Sequence of the first protein:
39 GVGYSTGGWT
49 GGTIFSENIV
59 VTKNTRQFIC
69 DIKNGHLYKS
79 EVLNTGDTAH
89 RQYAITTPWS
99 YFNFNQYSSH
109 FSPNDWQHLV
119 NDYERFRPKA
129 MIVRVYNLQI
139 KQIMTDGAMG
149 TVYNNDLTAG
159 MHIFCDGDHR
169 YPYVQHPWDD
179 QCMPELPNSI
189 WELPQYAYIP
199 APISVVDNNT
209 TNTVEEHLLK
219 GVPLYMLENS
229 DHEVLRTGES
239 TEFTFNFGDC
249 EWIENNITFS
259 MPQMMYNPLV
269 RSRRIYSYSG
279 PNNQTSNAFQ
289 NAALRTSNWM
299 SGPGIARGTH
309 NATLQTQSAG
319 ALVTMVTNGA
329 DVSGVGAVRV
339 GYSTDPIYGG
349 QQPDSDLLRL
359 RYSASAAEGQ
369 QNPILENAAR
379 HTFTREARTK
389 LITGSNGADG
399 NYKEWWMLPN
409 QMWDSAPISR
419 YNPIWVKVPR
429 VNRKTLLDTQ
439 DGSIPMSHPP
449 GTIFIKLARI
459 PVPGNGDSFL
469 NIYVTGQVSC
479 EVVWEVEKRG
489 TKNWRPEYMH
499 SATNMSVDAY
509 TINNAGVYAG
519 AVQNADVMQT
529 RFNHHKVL

Contacts between the two chains:
Residue L406 in the second protein interacts with residue T433 in the first protein (closest heavy-atom distance 2.5 Å).
Residue R272 in the second protein contacts residue Y360 in the first protein (closest heavy-atom distance 3.1 Å).
Residue R271 in the second protein is in contact with residue S361 in the first protein (closest heavy-atom distance 2.6 Å).
Residue Q288 in the second protein interacts with residue A317 in the first protein (closest heavy-atom distance 3.1 Å).
Residue S275 in the second protein interacts with residue R359 in the first protein (closest heavy-atom distance 2.8 Å).
Residue R529 in the second protein is in contact with residue N430 in the first protein (closest heavy-atom distance 1.9 Å).
Residue I390 in the second protein interacts with residue A319 in the first protein (closest heavy-atom distance 2.9 Å).
Residue L536 in the second protein is in contact with residue K425 in the first protein (closest heavy-atom distance 2.9 Å).
Residue M259 in the second protein is in contact with residue T322 in the first protein (closest heavy-atom distance 3.0 Å).
Residue H533 in the second protein contacts residue G219 in the first protein (closest heavy-atom distance 3.0 Å).
Residue Y400 in the second protein interacts with residue E402 in the first protein (closest heavy-atom distance 2.4 Å).
Residue N491 in the second protein contacts residue L222 in the first protein (closest heavy-atom distance 3.1 Å).
Residue N408 in the second protein interacts with residue D436 in the first protein (closest heavy-atom distance 2.3 Å).
Residue R269 in the second protein is in contact with residue D178 in the first protein (closest heavy-atom distance 3.0 Å).
Residue T387 in the second protein contacts residue L320 in the first protein (closest heavy-atom distance 2.8 Å).
Residue L292 in the second protein interacts with residue T314 in the first protein (closest heavy-atom distance 3.1 Å).
Residue W297 in the second protein contacts residue T342 in the first protein (closest heavy-atom distance 2.8 Å).
Residue N296 in the second protein contacts residue D439 in the first protein (closest heavy-atom distance 3.1 Å).
Residue W411 in the second protein contacts residue R431 in the first protein (closest heavy-atom distance 2.9 Å).
Residue D436 in the second protein contacts residue R431 in the first protein (closest heavy-atom distance 3.0 Å).
Residue N265 in the second protein is in contact with residue Q193 in the first protein (closest heavy-atom distance 2.9 Å).
Residue S275 in the second protein contacts residue H308 in the first protein (closest heavy-atom distance 2.7 Å).
Residue R271 in the second protein interacts with residue A362 in the first protein (closest heavy-atom distance 2.6 Å).
Residue R271 in the second protein interacts with residue S363 in the first protein (closest heavy-atom distance 2.3 Å).
Residue S393 in the second protein is in contact with residue A310 in the first protein (closest heavy-atom distance 2.7 Å).
Residue S413 in the second protein contacts residue N430 in the first protein (closest heavy-atom distance 2.8 Å).
Residue N265 in the second protein is in contact with residue A195 in the first protein (closest heavy-atom distance 3.1 Å).
Residue R271 in the second protein contacts residue W176 in the first protein (closest heavy-atom distance 2.9 Å).
Residue K388 in the second protein interacts with residue L320 in the first protein (closest heavy-atom distance 2.9 Å).
Residue W297 in the second protein contacts residue L435 in the first protein (closest heavy-atom distance 2.7 Å).
Residue I390 in the second protein contacts residue G318 in the first protein (closest heavy-atom distance 2.8 Å).
Residue E384 in the second protein interacts with residue V324 in the first protein (closest heavy-atom distance 3.0 Å).
Residue K490 in the second protein interacts with residue N227 in the first protein (closest heavy-atom distance 2.8 Å).
Residue P407 in the second protein is in contact with residue M405 in the first protein (closest heavy-atom distance 2.8 Å).
Residue F381 in the second protein interacts with residue N326 in the first protein (closest heavy-atom distance 3.0 Å).
Residue N265 in the second protein interacts with residue V172 in the first protein (closest heavy-atom distance 3.0 Å).
Residue T391 in the second protein contacts residue T307 in the first protein (closest heavy-atom distance 2.1 Å).
Residue M405 in the second protein is in contact with residue M405 in the first protein (closest heavy-atom distance 2.9 Å).
Residue I273 in the second protein contacts residue Y360 in the first protein (closest heavy-atom distance 3.0 Å).
Residue F257 in the second protein is in contact with residue P198 in the first protein (closest heavy-atom distance 3.0 Å).
Residue R271 in the second protein contacts residue Y419 in the first protein (closest heavy-atom distance 2.5 Å).
Residue E249 in the second protein is in contact with residue R431 in the first protein (closest heavy-atom distance 2.5 Å).
Residue R272 in the second protein contacts residue D343 in the first protein (closest heavy-atom distance 2.4 Å).
Residue R493 in the second protein contacts residue V220 in the first protein (closest heavy-atom distance 2.4 Å).
Residue R386 in the second protein interacts with residue M323 in the first protein (closest heavy-atom distance 2.9 Å).
Residue L406 in the second protein is in contact with residue M405 in the first protein (closest heavy-atom distance 3.0 Å).
Residue Y276 in the second protein is in contact with residue A310 in the first protein (closest heavy-atom distance 2.9 Å).
Residue W492 in the second protein is in contact with residue L222 in the first protein (closest heavy-atom distance 2.9 Å).
Residue Q409 in the second protein contacts residue T433 in the first protein (closest heavy-atom distance 3.0 Å).
Residue R493 in the second protein contacts residue K218 in the first protein (closest heavy-atom distance 2.8 Å).
Residue R293 in the second protein contacts residue D177 in the first protein (closest heavy-atom distance 2.7 Å).
Residue S275 in the second protein is in contact with residue L355 in the first protein (closest heavy-atom distance 3.1 Å).
Residue N408 in the second protein interacts with residue L435 in the first protein (closest heavy-atom distance 2.8 Å).
Residue R272 in the second protein interacts with residue R359 in the first protein (closest heavy-atom distance 2.2 Å).
Residue K534 in the second protein interacts with residue R428 in the first protein (closest heavy-atom distance 2.8 Å).
Residue R269 in the second protein interacts with residue A364 in the first protein (closest heavy-atom distance 3.0 Å).
Residue N289 in the second protein contacts residue Q313 in the first protein (closest heavy-atom distance 2.5 Å).
Residue K388 in the second protein contacts residue V321 in the first protein (closest heavy-atom distance 3.1 Å).
Residue Y496 in the second protein interacts with residue H215 in the first protein (closest heavy-atom distance 3.0 Å).
Residue V268 in the second protein contacts residue D178 in the first protein (closest heavy-atom distance 3.1 Å).

These two protein chains interact to form a complex.

Sequence of the second protein:
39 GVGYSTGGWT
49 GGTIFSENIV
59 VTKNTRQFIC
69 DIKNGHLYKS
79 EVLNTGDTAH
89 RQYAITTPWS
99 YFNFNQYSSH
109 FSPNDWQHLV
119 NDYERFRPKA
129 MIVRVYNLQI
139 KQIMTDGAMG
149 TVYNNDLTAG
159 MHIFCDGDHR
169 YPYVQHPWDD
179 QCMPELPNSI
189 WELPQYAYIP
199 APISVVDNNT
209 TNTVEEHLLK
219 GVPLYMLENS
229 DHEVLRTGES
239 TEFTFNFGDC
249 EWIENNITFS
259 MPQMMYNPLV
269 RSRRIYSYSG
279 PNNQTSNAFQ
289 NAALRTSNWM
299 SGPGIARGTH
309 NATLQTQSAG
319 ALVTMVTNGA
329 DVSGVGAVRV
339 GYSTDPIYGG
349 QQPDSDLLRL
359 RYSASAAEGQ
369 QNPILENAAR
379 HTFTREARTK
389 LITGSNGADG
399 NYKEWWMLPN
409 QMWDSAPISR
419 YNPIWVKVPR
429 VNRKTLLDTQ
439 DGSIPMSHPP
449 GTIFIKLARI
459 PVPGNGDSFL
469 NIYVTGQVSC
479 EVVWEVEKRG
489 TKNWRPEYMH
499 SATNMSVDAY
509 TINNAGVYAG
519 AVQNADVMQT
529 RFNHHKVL